Sequence of the first protein:
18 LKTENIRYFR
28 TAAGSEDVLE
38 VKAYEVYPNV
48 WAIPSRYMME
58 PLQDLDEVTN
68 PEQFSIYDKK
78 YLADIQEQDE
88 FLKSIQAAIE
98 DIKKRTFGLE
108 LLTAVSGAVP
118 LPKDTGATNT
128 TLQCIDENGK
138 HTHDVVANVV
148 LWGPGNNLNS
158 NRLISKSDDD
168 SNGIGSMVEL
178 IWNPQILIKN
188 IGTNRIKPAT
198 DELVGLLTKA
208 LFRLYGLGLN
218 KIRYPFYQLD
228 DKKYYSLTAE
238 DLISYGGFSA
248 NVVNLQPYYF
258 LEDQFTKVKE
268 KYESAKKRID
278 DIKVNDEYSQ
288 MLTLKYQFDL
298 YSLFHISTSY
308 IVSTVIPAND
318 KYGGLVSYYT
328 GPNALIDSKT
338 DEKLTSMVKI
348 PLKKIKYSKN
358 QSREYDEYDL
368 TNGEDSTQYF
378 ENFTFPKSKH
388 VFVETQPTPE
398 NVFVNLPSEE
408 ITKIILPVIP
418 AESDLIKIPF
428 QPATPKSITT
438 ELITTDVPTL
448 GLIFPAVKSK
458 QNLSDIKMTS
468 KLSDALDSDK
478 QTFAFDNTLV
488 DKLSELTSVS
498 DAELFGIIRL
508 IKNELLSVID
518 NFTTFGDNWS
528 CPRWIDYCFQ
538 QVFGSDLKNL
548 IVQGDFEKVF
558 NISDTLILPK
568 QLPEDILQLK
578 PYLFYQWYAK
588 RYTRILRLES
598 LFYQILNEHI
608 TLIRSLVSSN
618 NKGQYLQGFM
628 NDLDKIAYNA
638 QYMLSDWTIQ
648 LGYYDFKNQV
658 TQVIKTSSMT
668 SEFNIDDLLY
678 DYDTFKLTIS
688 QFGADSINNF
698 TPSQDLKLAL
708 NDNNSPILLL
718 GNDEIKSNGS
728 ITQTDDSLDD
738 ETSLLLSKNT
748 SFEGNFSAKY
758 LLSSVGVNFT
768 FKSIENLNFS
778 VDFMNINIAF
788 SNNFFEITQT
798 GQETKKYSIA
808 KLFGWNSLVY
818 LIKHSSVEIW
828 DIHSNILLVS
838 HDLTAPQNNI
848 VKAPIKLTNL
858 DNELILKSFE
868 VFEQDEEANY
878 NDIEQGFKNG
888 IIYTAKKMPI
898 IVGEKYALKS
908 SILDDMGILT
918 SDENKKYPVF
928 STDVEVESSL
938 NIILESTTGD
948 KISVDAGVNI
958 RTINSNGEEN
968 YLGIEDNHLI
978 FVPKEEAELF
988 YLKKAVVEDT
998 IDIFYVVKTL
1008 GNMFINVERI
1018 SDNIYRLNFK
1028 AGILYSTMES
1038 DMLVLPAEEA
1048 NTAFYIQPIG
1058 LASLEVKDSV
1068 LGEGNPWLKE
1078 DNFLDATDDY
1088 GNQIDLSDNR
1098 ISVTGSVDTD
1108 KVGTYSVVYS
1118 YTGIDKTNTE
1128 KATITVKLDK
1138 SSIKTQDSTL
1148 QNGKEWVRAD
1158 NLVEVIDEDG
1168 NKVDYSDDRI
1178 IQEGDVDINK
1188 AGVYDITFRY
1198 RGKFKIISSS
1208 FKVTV

Sequence of the second protein:
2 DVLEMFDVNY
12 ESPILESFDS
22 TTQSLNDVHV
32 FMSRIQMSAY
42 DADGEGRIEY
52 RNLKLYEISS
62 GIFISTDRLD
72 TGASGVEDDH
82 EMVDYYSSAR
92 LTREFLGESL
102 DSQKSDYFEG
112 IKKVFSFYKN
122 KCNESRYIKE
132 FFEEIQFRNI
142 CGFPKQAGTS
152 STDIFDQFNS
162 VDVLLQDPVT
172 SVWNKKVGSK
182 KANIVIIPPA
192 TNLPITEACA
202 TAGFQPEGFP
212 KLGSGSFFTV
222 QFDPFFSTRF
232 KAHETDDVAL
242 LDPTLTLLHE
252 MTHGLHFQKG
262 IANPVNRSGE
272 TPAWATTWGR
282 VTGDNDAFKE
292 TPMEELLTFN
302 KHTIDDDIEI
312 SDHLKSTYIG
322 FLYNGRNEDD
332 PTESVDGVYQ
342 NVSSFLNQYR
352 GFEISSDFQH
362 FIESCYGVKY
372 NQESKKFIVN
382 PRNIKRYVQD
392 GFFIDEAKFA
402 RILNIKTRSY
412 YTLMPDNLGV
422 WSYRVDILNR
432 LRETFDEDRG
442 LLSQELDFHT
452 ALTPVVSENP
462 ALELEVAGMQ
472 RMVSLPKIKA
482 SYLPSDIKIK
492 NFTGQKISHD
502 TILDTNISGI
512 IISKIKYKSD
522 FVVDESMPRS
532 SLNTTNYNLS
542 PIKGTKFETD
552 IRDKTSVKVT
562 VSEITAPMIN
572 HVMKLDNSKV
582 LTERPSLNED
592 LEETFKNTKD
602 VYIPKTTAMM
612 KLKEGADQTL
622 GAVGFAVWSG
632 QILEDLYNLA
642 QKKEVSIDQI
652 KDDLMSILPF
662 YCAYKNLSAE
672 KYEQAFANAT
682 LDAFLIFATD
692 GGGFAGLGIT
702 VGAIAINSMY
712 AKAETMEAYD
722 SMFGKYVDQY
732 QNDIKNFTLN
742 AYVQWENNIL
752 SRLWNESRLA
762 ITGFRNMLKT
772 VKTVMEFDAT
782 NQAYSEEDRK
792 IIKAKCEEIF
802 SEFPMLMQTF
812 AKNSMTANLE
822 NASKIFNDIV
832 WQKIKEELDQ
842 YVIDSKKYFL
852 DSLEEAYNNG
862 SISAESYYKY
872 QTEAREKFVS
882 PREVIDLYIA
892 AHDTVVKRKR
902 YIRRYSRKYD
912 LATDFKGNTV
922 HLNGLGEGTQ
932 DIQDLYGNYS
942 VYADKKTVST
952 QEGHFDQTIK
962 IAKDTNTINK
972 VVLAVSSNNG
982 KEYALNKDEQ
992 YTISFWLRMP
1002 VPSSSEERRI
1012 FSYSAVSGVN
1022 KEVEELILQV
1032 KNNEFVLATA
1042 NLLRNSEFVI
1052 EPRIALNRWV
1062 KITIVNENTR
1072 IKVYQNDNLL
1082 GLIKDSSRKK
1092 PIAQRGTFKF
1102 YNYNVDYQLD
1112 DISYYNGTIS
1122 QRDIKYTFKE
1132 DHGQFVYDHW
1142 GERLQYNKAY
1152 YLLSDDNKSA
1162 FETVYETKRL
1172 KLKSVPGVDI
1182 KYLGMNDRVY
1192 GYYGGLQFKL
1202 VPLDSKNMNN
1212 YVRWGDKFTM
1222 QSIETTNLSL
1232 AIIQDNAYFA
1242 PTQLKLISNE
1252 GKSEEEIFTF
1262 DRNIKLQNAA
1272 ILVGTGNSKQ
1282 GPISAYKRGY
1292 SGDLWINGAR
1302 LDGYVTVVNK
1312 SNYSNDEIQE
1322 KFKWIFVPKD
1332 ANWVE

These two protein chains interact to form a complex.

Residue-level contacts at the interface:
Residue Q833 in the second protein contacts residue D839 in the first protein (closest heavy-atom distance 3.0 Å).
Residue D1317 in the second protein is in contact with residue K756 in the first protein (closest heavy-atom distance 2.7 Å).
Residue K1159 in the second protein interacts with residue Q393 in the first protein (closest heavy-atom distance 3.1 Å).
Residue V1309 in the second protein contacts residue N719 in the first protein (closest heavy-atom distance 3.0 Å).
Residue K836 in the second protein contacts residue D839 in the first protein (closest heavy-atom distance 2.9 Å).
Residue N1079 in the second protein contacts residue D680 in the first protein (closest heavy-atom distance 3.2 Å).
Residue G861 in the second protein interacts with residue I1203 in the first protein (closest heavy-atom distance 3.2 Å).
Residue E645 in the second protein is in contact with residue N510 in the first protein (closest heavy-atom distance 3.1 Å).
Residue N1158 in the second protein contacts residue N398 in the first protein (closest heavy-atom distance 2.4 Å).
Residue E635 in the second protein interacts with residue F519 in the first protein (closest heavy-atom distance 2.9 Å).
Residue D636 in the second protein is in contact with residue N546 in the first protein (closest heavy-atom distance 2.8 Å).
Residue G927 in the second protein is in contact with residue G1008 in the first protein (closest heavy-atom distance 3.0 Å).
Residue N1079 in the second protein contacts residue D678 in the first protein (closest heavy-atom distance 3.0 Å).
Residue K917 in the second protein contacts residue E1036 in the first protein (closest heavy-atom distance 3.1 Å).
Residue E1052 in the second protein interacts with residue D674 in the first protein (closest heavy-atom distance 2.6 Å).
Residue N1316 in the second protein interacts with residue K756 in the first protein (closest heavy-atom distance 2.5 Å).
Residue L1302 in the second protein is in contact with residue L106 in the first protein (closest heavy-atom distance 3.0 Å).
Residue R127 in the second protein is in contact with residue E1045 in the first protein (closest heavy-atom distance 2.7 Å).
Residue K836 in the second protein contacts residue S837 in the first protein (closest heavy-atom distance 3.0 Å).
Residue D1156 in the second protein interacts with residue Q393 in the first protein (closest heavy-atom distance 3.2 Å).
Residue G1299 in the second protein is in contact with residue N398 in the first protein (closest heavy-atom distance 2.8 Å).
Residue Y518 in the second protein contacts residue N1048 in the first protein (closest heavy-atom distance 2.4 Å).
Residue Q1244 in the second protein is in contact with residue E406 in the first protein (closest heavy-atom distance 2.7 Å).
Residue H922 in the second protein is in contact with residue M1035 in the first protein (closest heavy-atom distance 3.2 Å).
Residue N1211 in the second protein contacts residue S950 in the first protein (closest heavy-atom distance 2.6 Å).
Residue T1276 in the second protein is in contact with residue K704 in the first protein (closest heavy-atom distance 3.0 Å).
Residue R1189 in the second protein is in contact with residue E391 in the first protein (closest heavy-atom distance 2.9 Å).
Residue H922 in the second protein interacts with residue S1033 in the first protein (closest heavy-atom distance 2.7 Å).
Residue R1214 in the second protein interacts with residue D952 in the first protein (closest heavy-atom distance 2.4 Å).
Residue D915 in the second protein interacts with residue T1034 in the first protein (closest heavy-atom distance 2.6 Å).
Residue R1301 in the second protein contacts residue E107 in the first protein (closest heavy-atom distance 2.7 Å).
Residue K870 in the second protein interacts with residue D1078 in the first protein (closest heavy-atom distance 2.8 Å).
Residue A865 in the second protein is in contact with residue F1201 in the first protein (closest heavy-atom distance 2.6 Å).
Residue Q632 in the second protein interacts with residue N546 in the first protein (closest heavy-atom distance 2.7 Å).
Residue N639 in the second protein interacts with residue K545 in the first protein (closest heavy-atom distance 2.6 Å).
Residue Q958 in the second protein contacts residue N1009 in the first protein (closest heavy-atom distance 2.7 Å).
Residue E1321 in the second protein interacts with residue S306 in the first protein (closest heavy-atom distance 2.8 Å).
Residue Y1191 in the second protein contacts residue E391 in the first protein (closest heavy-atom distance 2.7 Å).
Residue I1319 in the second protein is in contact with residue T311 in the first protein (closest heavy-atom distance 2.8 Å).
Residue K1207 in the second protein contacts residue K948 in the first protein (closest heavy-atom distance 3.0 Å).
Residue I513 in the second protein is in contact with residue D996 in the first protein (closest heavy-atom distance 3.2 Å).
Residue D521 in the second protein contacts residue R1016 in the first protein (closest heavy-atom distance 2.6 Å).
Residue E1318 in the second protein contacts residue S310 in the first protein (closest heavy-atom distance 3.1 Å).
Residue N1316 in the second protein is in contact with residue Y757 in the first protein (closest heavy-atom distance 2.4 Å).
Residue Q642 in the second protein contacts residue N518 in the first protein (closest heavy-atom distance 2.6 Å).
Residue N1158 in the second protein contacts residue E397 in the first protein (closest heavy-atom distance 2.8 Å).
Residue S1312 in the second protein is in contact with residue T698 in the first protein (closest heavy-atom distance 2.8 Å).
Residue N859 in the second protein contacts residue S1205 in the first protein (closest heavy-atom distance 2.8 Å).
Residue M717 in the second protein interacts with residue N1072 in the first protein (closest heavy-atom distance 3.0 Å).
Residue L936 in the second protein interacts with residue Y1032 in the first protein (closest heavy-atom distance 2.7 Å).
Residue K1207 in the second protein contacts residue S950 in the first protein (closest heavy-atom distance 2.4 Å).
Residue D654 in the second protein interacts with residue E874 in the first protein (closest heavy-atom distance 2.9 Å).
Residue R1189 in the second protein interacts with residue F389 in the first protein (closest heavy-atom distance 2.8 Å).
Residue N1187 in the second protein contacts residue V388 in the first protein (closest heavy-atom distance 3.1 Å).
Residue R1071 in the second protein is in contact with residue T520 in the first protein (closest heavy-atom distance 3.0 Å).
Residue N1211 in the second protein interacts with residue D952 in the first protein (closest heavy-atom distance 2.6 Å).
Residue D957 in the second protein contacts residue D1038 in the first protein (closest heavy-atom distance 3.1 Å).
Residue K1311 in the second protein interacts with residue Q701 in the first protein (closest heavy-atom distance 2.6 Å).
Residue V1190 in the second protein contacts residue E391 in the first protein (closest heavy-atom distance 3.2 Å).
Residue E928 in the second protein contacts residue M1010 in the first protein (closest heavy-atom distance 3.1 Å).